Sequence of protein 2:
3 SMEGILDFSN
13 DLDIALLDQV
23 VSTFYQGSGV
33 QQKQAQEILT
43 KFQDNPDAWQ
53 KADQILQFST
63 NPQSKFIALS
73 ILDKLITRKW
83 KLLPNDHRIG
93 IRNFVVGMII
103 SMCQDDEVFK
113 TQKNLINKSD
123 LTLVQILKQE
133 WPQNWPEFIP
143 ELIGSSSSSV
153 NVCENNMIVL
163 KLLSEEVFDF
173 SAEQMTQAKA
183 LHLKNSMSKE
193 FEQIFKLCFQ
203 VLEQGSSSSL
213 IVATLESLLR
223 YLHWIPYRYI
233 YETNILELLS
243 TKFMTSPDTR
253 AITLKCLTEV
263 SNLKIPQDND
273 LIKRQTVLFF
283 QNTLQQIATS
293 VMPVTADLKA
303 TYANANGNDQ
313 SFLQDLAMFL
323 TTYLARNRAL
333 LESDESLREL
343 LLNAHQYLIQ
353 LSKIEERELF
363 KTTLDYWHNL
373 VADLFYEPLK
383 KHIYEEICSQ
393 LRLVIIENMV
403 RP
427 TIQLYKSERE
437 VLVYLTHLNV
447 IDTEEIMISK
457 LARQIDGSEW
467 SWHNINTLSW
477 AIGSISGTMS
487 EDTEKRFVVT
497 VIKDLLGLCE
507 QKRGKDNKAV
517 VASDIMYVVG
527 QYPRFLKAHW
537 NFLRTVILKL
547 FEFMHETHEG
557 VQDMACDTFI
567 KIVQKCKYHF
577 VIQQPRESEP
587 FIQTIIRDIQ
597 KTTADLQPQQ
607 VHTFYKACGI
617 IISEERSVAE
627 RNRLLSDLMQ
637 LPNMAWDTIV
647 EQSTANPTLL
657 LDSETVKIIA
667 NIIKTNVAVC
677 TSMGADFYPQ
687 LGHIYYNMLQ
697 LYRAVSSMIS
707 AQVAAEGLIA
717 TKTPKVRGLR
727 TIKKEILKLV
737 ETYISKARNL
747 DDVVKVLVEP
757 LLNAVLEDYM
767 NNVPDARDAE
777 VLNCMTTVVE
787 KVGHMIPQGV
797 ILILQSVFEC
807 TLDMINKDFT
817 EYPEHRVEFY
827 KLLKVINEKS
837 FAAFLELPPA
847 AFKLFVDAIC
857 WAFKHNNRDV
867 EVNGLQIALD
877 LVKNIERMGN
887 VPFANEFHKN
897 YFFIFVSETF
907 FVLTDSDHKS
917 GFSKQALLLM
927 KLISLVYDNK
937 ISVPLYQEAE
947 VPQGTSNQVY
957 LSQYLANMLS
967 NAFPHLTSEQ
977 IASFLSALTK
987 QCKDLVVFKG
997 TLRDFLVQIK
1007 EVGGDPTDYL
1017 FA

Sequence of protein 1:
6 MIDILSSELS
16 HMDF

Interface contacts:
Residue K491 in protein 2 is in contact with residue M6 in protein 1 (closest heavy-atom distance 4.4 Å).
Residue F549 in protein 2 interacts with residue M17 in protein 1 (closest heavy-atom distance 3.9 Å).
Residue T541 in protein 2 interacts with residue S11 in protein 1 (closest heavy-atom distance 3.4 Å).
Residue E548 in protein 2 interacts with residue S15 in protein 1 (closest heavy-atom distance 5.0 Å).
Residue A515 in protein 2 contacts residue F19 in protein 1 (closest heavy-atom distance 4.8 Å).
Residue V542 in protein 2 contacts residue L14 in protein 1 (closest heavy-atom distance 3.9 Å).
Residue K499 in protein 2 interacts with residue L10 in protein 1 (closest heavy-atom distance 4.1 Å).
Residue K511 in protein 2 contacts residue F19 in protein 1 (closest heavy-atom distance 3.8 Å).
Residue F538 in protein 2 contacts residue I7 in protein 1 (closest heavy-atom distance 4.1 Å).
Residue K499 in protein 2 interacts with residue M6 in protein 1 (closest heavy-atom distance 4.6 Å).
Residue M522 in protein 2 is in contact with residue L14 in protein 1 (closest heavy-atom distance 4.2 Å).
Residue H535 in protein 2 is in contact with residue I7 in protein 1 (closest heavy-atom distance 3.1 Å).
Residue V495 in protein 2 contacts residue I7 in protein 1 (closest heavy-atom distance 5.0 Å).
Residue K499 in protein 2 contacts residue E13 in protein 1 (closest heavy-atom distance 3.9 Å).
Residue F531 in protein 2 interacts with residue L10 in protein 1 (closest heavy-atom distance 4.7 Å).
Residue F538 in protein 2 interacts with residue L14 in protein 1 (closest heavy-atom distance 3.6 Å).
Residue F538 in protein 2 is in contact with residue S11 in protein 1 (closest heavy-atom distance 3.5 Å).
Residue A518 in protein 2 contacts residue M17 in protein 1 (closest heavy-atom distance 4.6 Å).
Residue K545 in protein 2 interacts with residue H16 in protein 1 (closest heavy-atom distance 4.0 Å).
Residue T541 in protein 2 contacts residue S15 in protein 1 (closest heavy-atom distance 3.7 Å).
Residue I521 in protein 2 contacts residue L14 in protein 1 (closest heavy-atom distance 4.9 Å).
Residue L502 in protein 2 is in contact with residue M17 in protein 1 (closest heavy-atom distance 3.7 Å).
Residue A518 in protein 2 contacts residue F19 in protein 1 (closest heavy-atom distance 4.6 Å).
Residue K514 in protein 2 interacts with residue F19 in protein 1 (closest heavy-atom distance 3.9 Å).
Residue C505 in protein 2 contacts residue M17 in protein 1 (closest heavy-atom distance 4.6 Å).
Residue M522 in protein 2 interacts with residue M17 in protein 1 (closest heavy-atom distance 3.9 Å).
Residue V495 in protein 2 contacts residue L10 in protein 1 (closest heavy-atom distance 4.2 Å).
Residue E552 in protein 2 contacts residue F19 in protein 1 (closest heavy-atom distance 3.6 Å).
Residue K545 in protein 2 contacts residue L14 in protein 1 (closest heavy-atom distance 3.6 Å).
Residue I498 in protein 2 contacts residue L10 in protein 1 (closest heavy-atom distance 3.6 Å).
Residue K545 in protein 2 contacts residue S15 in protein 1 (closest heavy-atom distance 2.9 Å).
Residue L502 in protein 2 interacts with residue L14 in protein 1 (closest heavy-atom distance 3.7 Å).
Residue K545 in protein 2 interacts with residue M17 in protein 1 (closest heavy-atom distance 3.2 Å).
Residue K514 in protein 2 is in contact with residue D18 in protein 1 (closest heavy-atom distance 3.3 Å).
Residue N537 in protein 2 is in contact with residue S11 in protein 1 (closest heavy-atom distance 4.1 Å).
Residue F549 in protein 2 is in contact with residue F19 in protein 1 (closest heavy-atom distance 4.3 Å).
Residue V495 in protein 2 interacts with residue M6 in protein 1 (closest heavy-atom distance 3.8 Å).
Residue F538 in protein 2 contacts residue L10 in protein 1 (closest heavy-atom distance 3.7 Å).
Residue V557 in protein 2 contacts residue F19 in protein 1 (closest heavy-atom distance 4.8 Å).
Residue F531 in protein 2 contacts residue I7 in protein 1 (closest heavy-atom distance 4.8 Å).
Residue K545 in protein 2 interacts with residue D18 in protein 1 (closest heavy-atom distance 4.0 Å).
Residue L502 in protein 2 interacts with residue E13 in protein 1 (closest heavy-atom distance 3.7 Å).
Residue L502 in protein 2 interacts with residue L10 in protein 1 (closest heavy-atom distance 4.0 Å).
Residue I521 in protein 2 contacts residue M17 in protein 1 (closest heavy-atom distance 4.1 Å).
Residue K491 in protein 2 contacts residue I7 in protein 1 (closest heavy-atom distance 4.4 Å).
Residue R582 in protein 2 contacts residue D8 in protein 1 (closest heavy-atom distance 4.8 Å).
Residue R492 in protein 2 is in contact with residue M6 in protein 1 (closest heavy-atom distance 4.3 Å).
Residue N537 in protein 2 is in contact with residue D8 in protein 1 (closest heavy-atom distance 4.3 Å).
Residue T541 in protein 2 contacts residue L14 in protein 1 (closest heavy-atom distance 4.1 Å).
Residue I498 in protein 2 contacts residue L14 in protein 1 (closest heavy-atom distance 4.8 Å).

These two protein chains interact to form a complex.